These two protein chains interact to form a complex.

Sequence of chain B:
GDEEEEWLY

Sequence of chain A:
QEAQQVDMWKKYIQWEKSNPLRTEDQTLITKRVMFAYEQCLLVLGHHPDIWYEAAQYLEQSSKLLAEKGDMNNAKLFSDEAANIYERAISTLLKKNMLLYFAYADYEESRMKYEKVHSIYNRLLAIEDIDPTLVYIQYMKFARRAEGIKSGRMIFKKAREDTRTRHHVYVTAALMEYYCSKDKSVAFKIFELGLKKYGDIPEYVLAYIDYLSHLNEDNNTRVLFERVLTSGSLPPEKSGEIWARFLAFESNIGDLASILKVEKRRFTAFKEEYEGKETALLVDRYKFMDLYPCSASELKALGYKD

Residue-level contacts at the interface:
Residue I195 in chain A is in contact with residue L29 in chain B (closest heavy-atom distance 4.2 Å).
Residue R165 in chain A is in contact with residue L29 in chain B (closest heavy-atom distance 3.9 Å).
Residue V191 in chain A is in contact with residue Y30 in chain B (closest heavy-atom distance 3.3 Å).
Residue R158 in chain A interacts with residue Y30 in chain B (closest heavy-atom distance 3.4 Å).
Residue L198 in chain A is in contact with residue L29 in chain B (closest heavy-atom distance 3.8 Å).
Residue E182 in chain A contacts residue Y30 in chain B (closest heavy-atom distance 3.7 Å).
Residue L198 in chain A interacts with residue W28 in chain B (closest heavy-atom distance 4.9 Å).
Residue F161 in chain A interacts with residue Y30 in chain B (closest heavy-atom distance 3.3 Å).
Residue L198 in chain A contacts residue E25 in chain B (closest heavy-atom distance 3.7 Å).
Residue K162 in chain A is in contact with residue G22 in chain B (closest heavy-atom distance 4.2 Å).
Residue K194 in chain A interacts with residue W28 in chain B (closest heavy-atom distance 2.9 Å).
Residue R165 in chain A is in contact with residue Y30 in chain B (closest heavy-atom distance 4.2 Å).
Residue I195 in chain A interacts with residue Y30 in chain B (closest heavy-atom distance 4.3 Å).
Residue V191 in chain A contacts residue L29 in chain B (closest heavy-atom distance 4.0 Å).
Residue R165 in chain A is in contact with residue E26 in chain B (closest heavy-atom distance 3.4 Å).
Residue R158 in chain A is in contact with residue E26 in chain B (closest heavy-atom distance 4.2 Å).
Residue K194 in chain A is in contact with residue Y30 in chain B (closest heavy-atom distance 4.8 Å).
Residue K162 in chain A is in contact with residue D23 in chain B (closest heavy-atom distance 4.8 Å).
Residue K162 in chain A contacts residue E26 in chain B (closest heavy-atom distance 3.5 Å).
Residue R165 in chain A contacts residue E25 in chain B (closest heavy-atom distance 3.0 Å).
Residue K194 in chain A is in contact with residue L29 in chain B (closest heavy-atom distance 3.4 Å).
Residue M159 in chain A is in contact with residue E26 in chain B (closest heavy-atom distance 4.8 Å).
Residue F161 in chain A interacts with residue L29 in chain B (closest heavy-atom distance 4.2 Å).